Sequence of chain B:
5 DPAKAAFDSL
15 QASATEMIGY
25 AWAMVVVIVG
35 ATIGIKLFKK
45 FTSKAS

Sequence of chain A:
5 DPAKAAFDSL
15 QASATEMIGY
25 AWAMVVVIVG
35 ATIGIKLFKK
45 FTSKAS

Contacts between the two chains:
Residue I32 in chain A interacts with residue I22 in chain B (closest heavy-atom distance 4.5 Å).
Residue T46 in chain A is in contact with residue V33 in chain B (closest heavy-atom distance 3.8 Å).
Residue F42 in chain A interacts with residue W26 in chain B (closest heavy-atom distance 4.1 Å).
Residue S50 in chain A interacts with residue K40 in chain B (closest heavy-atom distance 3.8 Å).
Residue F42 in chain A contacts residue V33 in chain B (closest heavy-atom distance 3.9 Å).
Residue Y24 in chain A interacts with residue K8 in chain B (closest heavy-atom distance 3.5 Å).
Residue F42 in chain A interacts with residue V29 in chain B (closest heavy-atom distance 3.8 Å).
Residue I39 in chain A interacts with residue A25 in chain B (closest heavy-atom distance 4.5 Å).
Residue M28 in chain A is in contact with residue F11 in chain B (closest heavy-atom distance 3.7 Å).
Residue M21 in chain A contacts residue F11 in chain B (closest heavy-atom distance 4.5 Å).
Residue M21 in chain A interacts with residue A7 in chain B (closest heavy-atom distance 4.8 Å).
Residue S47 in chain A is in contact with residue K40 in chain B (closest heavy-atom distance 3.4 Å).
Residue S50 in chain A interacts with residue L41 in chain B (closest heavy-atom distance 3.2 Å).
Residue A35 in chain A contacts residue W26 in chain B (closest heavy-atom distance 4.8 Å).
Residue I32 in chain A contacts residue A18 in chain B (closest heavy-atom distance 4.1 Å).
Residue A35 in chain A interacts with residue I22 in chain B (closest heavy-atom distance 3.6 Å).
Residue Y24 in chain A is in contact with residue Q15 in chain B (closest heavy-atom distance 4.7 Å).
Residue A27 in chain A interacts with residue Q15 in chain B (closest heavy-atom distance 3.8 Å).
Residue I39 in chain A interacts with residue V29 in chain B (closest heavy-atom distance 4.1 Å).
Residue Y24 in chain A is in contact with residue F11 in chain B (closest heavy-atom distance 3.7 Å).
Residue K43 in chain A interacts with residue V33 in chain B (closest heavy-atom distance 4.4 Å).
Residue V31 in chain A is in contact with residue I22 in chain B (closest heavy-atom distance 4.2 Å).
Residue M28 in chain A interacts with residue L14 in chain B (closest heavy-atom distance 3.8 Å).
Residue K43 in chain A contacts residue V29 in chain B (closest heavy-atom distance 4.9 Å).
Residue A25 in chain A interacts with residue F11 in chain B (closest heavy-atom distance 4.2 Å).
Residue S50 in chain A contacts residue K44 in chain B (closest heavy-atom distance 4.1 Å).
Residue I39 in chain A contacts residue W26 in chain B (closest heavy-atom distance 3.8 Å).
Residue T46 in chain A interacts with residue I37 in chain B (closest heavy-atom distance 3.4 Å).
Residue F42 in chain A interacts with residue V30 in chain B (closest heavy-atom distance 4.9 Å).
Residue S47 in chain A is in contact with residue I37 in chain B (closest heavy-atom distance 4.4 Å).
Residue G38 in chain A interacts with residue W26 in chain B (closest heavy-atom distance 4.0 Å).
Residue S50 in chain A is in contact with residue I37 in chain B (closest heavy-atom distance 4.1 Å).
Residue V31 in chain A contacts residue T19 in chain B (closest heavy-atom distance 4.9 Å).
Residue V31 in chain A contacts residue Q15 in chain B (closest heavy-atom distance 4.2 Å).
Residue M28 in chain A interacts with residue Q15 in chain B (closest heavy-atom distance 4.0 Å).
Residue Y24 in chain A is in contact with residue A7 in chain B (closest heavy-atom distance 4.9 Å).

The following describes two proteins that form a bound complex.